Sequence of protein 1:
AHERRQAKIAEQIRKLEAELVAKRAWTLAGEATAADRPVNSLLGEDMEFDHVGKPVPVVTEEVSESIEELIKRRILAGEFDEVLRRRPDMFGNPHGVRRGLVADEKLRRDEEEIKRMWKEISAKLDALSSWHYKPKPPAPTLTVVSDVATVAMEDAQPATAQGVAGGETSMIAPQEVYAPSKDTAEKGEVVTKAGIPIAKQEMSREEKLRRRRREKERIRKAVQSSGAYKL

The following describes two proteins that form a bound complex.

Sequence of protein 2:
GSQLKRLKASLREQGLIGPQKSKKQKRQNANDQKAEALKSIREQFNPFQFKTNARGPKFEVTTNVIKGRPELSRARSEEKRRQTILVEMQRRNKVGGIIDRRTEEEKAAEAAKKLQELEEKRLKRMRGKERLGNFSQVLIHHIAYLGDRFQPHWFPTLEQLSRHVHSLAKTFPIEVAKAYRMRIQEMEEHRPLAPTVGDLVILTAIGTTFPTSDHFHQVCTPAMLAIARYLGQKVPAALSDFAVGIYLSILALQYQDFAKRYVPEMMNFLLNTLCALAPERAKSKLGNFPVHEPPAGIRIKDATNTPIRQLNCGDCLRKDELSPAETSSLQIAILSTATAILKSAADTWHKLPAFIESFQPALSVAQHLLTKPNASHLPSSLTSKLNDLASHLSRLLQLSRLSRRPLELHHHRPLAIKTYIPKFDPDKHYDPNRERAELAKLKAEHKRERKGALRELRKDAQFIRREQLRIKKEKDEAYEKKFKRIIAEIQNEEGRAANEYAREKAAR

Residue-level contacts at the interface:
Residue R860 in protein 2 is in contact with residue H525 in protein 1 (closest heavy-atom distance 4.6 Å).
Residue E89 in protein 2 is in contact with residue V533 in protein 1 (closest heavy-atom distance 4.9 Å).